Sequence of chain B:
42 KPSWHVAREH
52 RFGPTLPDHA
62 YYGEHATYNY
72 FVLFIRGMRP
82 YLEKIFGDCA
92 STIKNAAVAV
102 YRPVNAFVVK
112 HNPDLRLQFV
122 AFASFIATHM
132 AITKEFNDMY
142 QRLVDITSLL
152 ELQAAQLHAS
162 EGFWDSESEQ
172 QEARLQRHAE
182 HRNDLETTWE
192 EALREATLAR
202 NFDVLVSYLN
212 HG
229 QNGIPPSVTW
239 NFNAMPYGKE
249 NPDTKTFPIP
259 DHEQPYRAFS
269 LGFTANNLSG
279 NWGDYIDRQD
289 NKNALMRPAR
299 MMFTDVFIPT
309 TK

Sequence of chain A:
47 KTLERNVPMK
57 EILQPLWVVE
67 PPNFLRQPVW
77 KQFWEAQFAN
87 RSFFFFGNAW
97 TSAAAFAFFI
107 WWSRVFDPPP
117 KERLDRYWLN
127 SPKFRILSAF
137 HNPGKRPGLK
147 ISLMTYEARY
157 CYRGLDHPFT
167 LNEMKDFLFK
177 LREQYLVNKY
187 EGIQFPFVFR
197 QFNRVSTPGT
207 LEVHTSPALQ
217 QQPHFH

Residue-level contacts at the interface:
Residue G246 in chain B interacts with residue N168 in chain A (closest heavy-atom distance 2.9 Å).
Residue Y245 in chain B interacts with residue K171 in chain A (closest heavy-atom distance 3.9 Å).
Residue E261 in chain B contacts residue L161 in chain A (closest heavy-atom distance 3.6 Å).
Residue S149 in chain B interacts with residue Q180 in chain A (closest heavy-atom distance 3.8 Å).
Residue I284 in chain B interacts with residue F195 in chain A (closest heavy-atom distance 3.6 Å).
Residue I284 in chain B is in contact with residue F175 in chain A (closest heavy-atom distance 3.9 Å).
Residue F240 in chain B interacts with residue K171 in chain A (closest heavy-atom distance 2.9 Å).
Residue F240 in chain B interacts with residue F175 in chain A (closest heavy-atom distance 3.8 Å).
Residue L83 in chain B is in contact with residue W80 in chain A (closest heavy-atom distance 3.8 Å).
Residue I284 in chain B is in contact with residue D172 in chain A (closest heavy-atom distance 3.6 Å).
Residue Y283 in chain B is in contact with residue F195 in chain A (closest heavy-atom distance 3.2 Å).
Residue A156 in chain B is in contact with residue Y181 in chain A (closest heavy-atom distance 3.8 Å).
Residue E152 in chain B is in contact with residue L177 in chain A (closest heavy-atom distance 3.7 Å).
Residue T68 in chain B is in contact with residue N86 in chain A (closest heavy-atom distance 3.9 Å).
Residue R77 in chain B is in contact with residue F84 in chain A (closest heavy-atom distance 3.0 Å).
Residue F267 in chain B is in contact with residue Y123 in chain A (closest heavy-atom distance 2.9 Å).
Residue R265 in chain B interacts with residue Y123 in chain A (closest heavy-atom distance 3.6 Å).
Residue D251 in chain B contacts residue L167 in chain A (closest heavy-atom distance 3.9 Å).
Residue N241 in chain B is in contact with residue K171 in chain A (closest heavy-atom distance 3.8 Å).
Residue T148 in chain B contacts residue K146 in chain A (closest heavy-atom distance 3.2 Å).
Residue D259 in chain B is in contact with residue R122 in chain A (closest heavy-atom distance 3.2 Å).
Residue E261 in chain B is in contact with residue R159 in chain A (closest heavy-atom distance 2.8 Å).
Residue E152 in chain B is in contact with residue Q180 in chain A (closest heavy-atom distance 3.8 Å).
Residue P244 in chain B interacts with residue L167 in chain A (closest heavy-atom distance 3.5 Å).
Residue M243 in chain B interacts with residue K171 in chain A (closest heavy-atom distance 2.8 Å).
Residue R286 in chain B is in contact with residue F195 in chain A (closest heavy-atom distance 3.5 Å).
Residue E152 in chain B interacts with residue L149 in chain A (closest heavy-atom distance 3.5 Å).
Residue P263 in chain B interacts with residue R122 in chain A (closest heavy-atom distance 3.7 Å).
Residue M243 in chain B contacts residue L174 in chain A (closest heavy-atom distance 3.6 Å).
Residue A266 in chain B interacts with residue P128 in chain A (closest heavy-atom distance 3.8 Å).
Residue V73 in chain B is in contact with residue F84 in chain A (closest heavy-atom distance 3.7 Å).
Residue L153 in chain B contacts residue Q180 in chain A (closest heavy-atom distance 3.9 Å).
Residue P244 in chain B is in contact with residue K171 in chain A (closest heavy-atom distance 3.9 Å).
Residue H260 in chain B interacts with residue R122 in chain A (closest heavy-atom distance 3.7 Å).
Residue Y264 in chain B is in contact with residue R122 in chain A (closest heavy-atom distance 2.7 Å).
Residue A156 in chain B interacts with residue L177 in chain A (closest heavy-atom distance 3.9 Å).
Residue A67 in chain B is in contact with residue N86 in chain A (closest heavy-atom distance 3.6 Å).
Residue R80 in chain B contacts residue E81 in chain A (closest heavy-atom distance 2.5 Å).
Residue W165 in chain B is in contact with residue R178 in chain A (closest heavy-atom distance 3.8 Å).
Residue F87 in chain B is in contact with residue W80 in chain A (closest heavy-atom distance 3.4 Å).
Residue N70 in chain B interacts with residue N86 in chain A (closest heavy-atom distance 3.4 Å).
Residue E84 in chain B contacts residue W80 in chain A (closest heavy-atom distance 3.6 Å).
Residue S149 in chain B contacts residue K146 in chain A (closest heavy-atom distance 3.7 Å).
Residue E152 in chain B interacts with residue K146 in chain A (closest heavy-atom distance 3.6 Å).
Residue F240 in chain B contacts residue L174 in chain A (closest heavy-atom distance 3.5 Å).
Residue I76 in chain B interacts with residue F84 in chain A (closest heavy-atom distance 3.5 Å).
Residue F72 in chain B is in contact with residue F89 in chain A (closest heavy-atom distance 3.7 Å).
Residue Y245 in chain B interacts with residue N168 in chain A (closest heavy-atom distance 3.2 Å).
Residue A266 in chain B contacts residue Y123 in chain A (closest heavy-atom distance 3.4 Å).
Residue I306 in chain B is in contact with residue N199 in chain A (closest heavy-atom distance 3.5 Å).
Residue Y283 in chain B is in contact with residue E179 in chain A (closest heavy-atom distance 3.1 Å).
Residue W165 in chain B interacts with residue L174 in chain A (closest heavy-atom distance 3.5 Å).
Residue E152 in chain B contacts residue L145 in chain A (closest heavy-atom distance 3.0 Å).
Residue Y283 in chain B is in contact with residue R142 in chain A (closest heavy-atom distance 2.9 Å).
Residue Q262 in chain B contacts residue R122 in chain A (closest heavy-atom distance 3.0 Å).
Residue Y283 in chain B is in contact with residue D172 in chain A (closest heavy-atom distance 3.6 Å).
Residue T252 in chain B contacts residue N168 in chain A (closest heavy-atom distance 3.5 Å).
Residue L153 in chain B is in contact with residue Y181 in chain A (closest heavy-atom distance 3.9 Å).
Residue R80 in chain B interacts with residue F84 in chain A (closest heavy-atom distance 3.5 Å).
Residue P263 in chain B is in contact with residue D121 in chain A (closest heavy-atom distance 3.6 Å).

The following describes two proteins that form a bound complex.